Sequence of chain A:
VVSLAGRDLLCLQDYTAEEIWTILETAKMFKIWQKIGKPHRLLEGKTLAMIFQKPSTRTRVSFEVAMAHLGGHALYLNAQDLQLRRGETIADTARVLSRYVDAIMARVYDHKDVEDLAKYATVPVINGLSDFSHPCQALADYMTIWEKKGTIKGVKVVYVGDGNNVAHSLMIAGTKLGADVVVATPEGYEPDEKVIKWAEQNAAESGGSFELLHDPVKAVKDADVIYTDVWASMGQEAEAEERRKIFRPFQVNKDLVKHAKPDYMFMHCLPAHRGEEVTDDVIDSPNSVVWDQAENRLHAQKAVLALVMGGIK

Residue-level contacts at the interface:
Residue I312 in chain B interacts with residue K313 in chain A (closest heavy-atom distance 3.1 Å).
Residue G311 in chain B contacts residue K313 in chain A (closest heavy-atom distance 3.2 Å).
Residue V123 in chain B interacts with residue K313 in chain A (closest heavy-atom distance 4.6 Å).
Residue K313 in chain B interacts with residue I312 in chain A (closest heavy-atom distance 3.1 Å).
Residue K313 in chain B interacts with residue M309 in chain A (closest heavy-atom distance 4.1 Å).
Residue K313 in chain B interacts with residue G6 in chain A (closest heavy-atom distance 4.5 Å).
Residue K313 in chain B is in contact with residue V123 in chain A (closest heavy-atom distance 4.6 Å).
Residue K313 in chain B contacts residue K313 in chain A (closest heavy-atom distance 2.8 Å).
Residue K313 in chain B is in contact with residue G311 in chain A (closest heavy-atom distance 3.2 Å).
Residue G6 in chain B interacts with residue K313 in chain A (closest heavy-atom distance 4.5 Å).
Residue M309 in chain B is in contact with residue K313 in chain A (closest heavy-atom distance 4.1 Å).
Residue V308 in chain B contacts residue K313 in chain A (closest heavy-atom distance 4.4 Å).
Residue T122 in chain B contacts residue K313 in chain A (closest heavy-atom distance 3.0 Å).
Residue K313 in chain B interacts with residue V308 in chain A (closest heavy-atom distance 4.4 Å).
Residue K313 in chain B is in contact with residue T122 in chain A (closest heavy-atom distance 3.0 Å).
Residue I312 in chain B is in contact with residue I312 in chain A (closest heavy-atom distance 3.4 Å).

This data describes a binding interaction between two proteins.

Sequence of chain B:
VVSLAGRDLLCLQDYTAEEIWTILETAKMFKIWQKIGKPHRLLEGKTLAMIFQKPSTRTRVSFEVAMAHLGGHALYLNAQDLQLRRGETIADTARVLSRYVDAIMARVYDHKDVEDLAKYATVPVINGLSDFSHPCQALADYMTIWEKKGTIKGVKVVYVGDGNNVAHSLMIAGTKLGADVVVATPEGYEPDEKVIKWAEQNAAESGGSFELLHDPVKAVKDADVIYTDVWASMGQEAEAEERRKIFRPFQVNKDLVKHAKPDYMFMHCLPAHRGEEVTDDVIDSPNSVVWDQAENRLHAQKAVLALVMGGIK